Sequence of protein 2:
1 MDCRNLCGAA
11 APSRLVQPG

The following describes two proteins that form a bound complex.

Residue-level contacts at the interface:
Residue K24 in protein 1 is in contact with residue C7 in protein 2 (closest heavy-atom distance 2.6 Å).
Residue C60 in protein 1 contacts residue G8 in protein 2 (closest heavy-atom distance 4.1 Å).
Residue G6 in protein 1 contacts residue C3 in protein 2 (closest heavy-atom distance 4.8 Å).
Residue V7 in protein 1 is in contact with residue D2 in protein 2 (closest heavy-atom distance 3.1 Å).
Residue C60 in protein 1 interacts with residue C7 in protein 2 (closest heavy-atom distance 3.5 Å).
Residue N4 in protein 1 interacts with residue M1 in protein 2 (closest heavy-atom distance 3.1 Å).
Residue V7 in protein 1 interacts with residue C3 in protein 2 (closest heavy-atom distance 3.5 Å).
Residue R137 in protein 1 is in contact with residue L6 in protein 2 (closest heavy-atom distance 3.6 Å).

Sequence of protein 1:
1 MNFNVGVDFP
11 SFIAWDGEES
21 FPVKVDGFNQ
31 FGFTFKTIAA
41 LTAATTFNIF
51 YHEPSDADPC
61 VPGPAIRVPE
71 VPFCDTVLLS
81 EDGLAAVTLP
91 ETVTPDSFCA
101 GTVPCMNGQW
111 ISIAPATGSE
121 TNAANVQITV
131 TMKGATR